Residue-level contacts at the interface:
Residue S251 in the second protein is in contact with residue M144 in the first protein (closest heavy-atom distance 3.8 Å).

Sequence of the second protein:
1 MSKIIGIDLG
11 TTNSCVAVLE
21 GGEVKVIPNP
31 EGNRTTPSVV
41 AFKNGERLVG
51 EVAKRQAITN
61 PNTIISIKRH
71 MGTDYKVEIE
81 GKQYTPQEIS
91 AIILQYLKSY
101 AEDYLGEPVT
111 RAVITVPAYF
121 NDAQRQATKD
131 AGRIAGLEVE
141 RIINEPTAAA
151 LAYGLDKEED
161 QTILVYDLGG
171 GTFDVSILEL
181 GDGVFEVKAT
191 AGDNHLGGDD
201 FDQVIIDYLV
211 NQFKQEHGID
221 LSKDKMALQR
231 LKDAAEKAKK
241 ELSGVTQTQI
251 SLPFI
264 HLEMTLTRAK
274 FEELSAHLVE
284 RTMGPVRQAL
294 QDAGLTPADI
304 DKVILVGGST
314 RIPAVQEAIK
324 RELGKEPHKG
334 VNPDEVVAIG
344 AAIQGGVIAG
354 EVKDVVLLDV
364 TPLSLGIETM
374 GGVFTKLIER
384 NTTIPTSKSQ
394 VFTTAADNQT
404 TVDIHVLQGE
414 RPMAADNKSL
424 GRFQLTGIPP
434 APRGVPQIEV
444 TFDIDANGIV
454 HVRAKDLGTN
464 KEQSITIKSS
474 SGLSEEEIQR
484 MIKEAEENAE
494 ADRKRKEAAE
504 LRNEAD

Sequence of the first protein:
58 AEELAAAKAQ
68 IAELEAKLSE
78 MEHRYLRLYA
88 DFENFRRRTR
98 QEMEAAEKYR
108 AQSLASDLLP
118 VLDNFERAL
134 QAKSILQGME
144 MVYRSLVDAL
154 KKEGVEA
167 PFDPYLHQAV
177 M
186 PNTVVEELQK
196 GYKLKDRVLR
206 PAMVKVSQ

The following describes two proteins that form a bound complex.